Sequence of chain A:
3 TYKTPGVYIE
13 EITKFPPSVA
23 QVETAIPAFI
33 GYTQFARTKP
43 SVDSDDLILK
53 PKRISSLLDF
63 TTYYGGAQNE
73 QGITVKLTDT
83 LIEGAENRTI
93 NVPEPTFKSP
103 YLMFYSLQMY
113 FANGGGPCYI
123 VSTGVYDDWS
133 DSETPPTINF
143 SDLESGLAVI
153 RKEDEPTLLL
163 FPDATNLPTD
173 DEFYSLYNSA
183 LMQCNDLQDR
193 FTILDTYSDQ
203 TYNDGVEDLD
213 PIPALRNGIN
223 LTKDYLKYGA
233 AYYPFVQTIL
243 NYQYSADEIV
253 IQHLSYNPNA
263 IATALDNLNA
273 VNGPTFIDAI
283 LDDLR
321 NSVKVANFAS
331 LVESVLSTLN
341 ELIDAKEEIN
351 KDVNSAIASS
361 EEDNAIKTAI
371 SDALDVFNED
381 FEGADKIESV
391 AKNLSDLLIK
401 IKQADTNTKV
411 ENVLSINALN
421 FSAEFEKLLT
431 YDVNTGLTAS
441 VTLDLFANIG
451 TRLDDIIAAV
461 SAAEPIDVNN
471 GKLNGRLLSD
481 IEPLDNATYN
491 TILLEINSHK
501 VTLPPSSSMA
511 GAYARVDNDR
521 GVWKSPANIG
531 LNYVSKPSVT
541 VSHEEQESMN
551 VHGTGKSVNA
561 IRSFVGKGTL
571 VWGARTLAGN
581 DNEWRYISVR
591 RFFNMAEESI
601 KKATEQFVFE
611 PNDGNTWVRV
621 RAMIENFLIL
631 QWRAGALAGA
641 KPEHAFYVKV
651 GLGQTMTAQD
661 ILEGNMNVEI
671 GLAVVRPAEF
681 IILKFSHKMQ

Residue-level contacts at the interface:
Residue N665 in chain A contacts residue H191 in chain B (closest heavy-atom distance 4.0 Å).
Residue F609 in chain A interacts with residue I187 in chain B (closest heavy-atom distance 3.5 Å).
Residue L672 in chain A is in contact with residue T196 in chain B (closest heavy-atom distance 3.7 Å).
Residue P611 in chain A is in contact with residue L70 in chain B (closest heavy-atom distance 4.3 Å).
Residue E610 in chain A contacts residue I187 in chain B (closest heavy-atom distance 3.1 Å).
Residue L672 in chain A interacts with residue L197 in chain B (closest heavy-atom distance 2.8 Å).
Residue T604 in chain A interacts with residue R192 in chain B (closest heavy-atom distance 3.1 Å).
Residue I670 in chain A is in contact with residue E195 in chain B (closest heavy-atom distance 3.1 Å).
Residue P611 in chain A contacts residue Y77 in chain B (closest heavy-atom distance 3.8 Å).
Residue G671 in chain A is in contact with residue E195 in chain B (closest heavy-atom distance 3.4 Å).
Residue I661 in chain A is in contact with residue E184 in chain B (closest heavy-atom distance 3.9 Å).
Residue N665 in chain A contacts residue N189 in chain B (closest heavy-atom distance 3.1 Å).
Residue F607 in chain A is in contact with residue I187 in chain B (closest heavy-atom distance 3.7 Å).
Residue T604 in chain A interacts with residue I190 in chain B (closest heavy-atom distance 4.0 Å).
Residue V608 in chain A interacts with residue T188 in chain B (closest heavy-atom distance 4.1 Å).
Residue F609 in chain A is in contact with residue V186 in chain B (closest heavy-atom distance 3.7 Å).
Residue K601 in chain A interacts with residue R192 in chain B (closest heavy-atom distance 3.4 Å).
Residue L672 in chain A contacts residue E195 in chain B (closest heavy-atom distance 3.2 Å).
Residue E669 in chain A contacts residue N193 in chain B (closest heavy-atom distance 3.8 Å).
Residue E597 in chain A contacts residue R192 in chain B (closest heavy-atom distance 2.7 Å).
Residue E663 in chain A contacts residue N189 in chain B (closest heavy-atom distance 4.1 Å).
Residue N612 in chain A contacts residue I187 in chain B (closest heavy-atom distance 3.5 Å).
Residue G664 in chain A is in contact with residue V186 in chain B (closest heavy-atom distance 3.9 Å).
Residue V668 in chain A is in contact with residue R192 in chain B (closest heavy-atom distance 3.6 Å).
Residue A673 in chain A is in contact with residue L197 in chain B (closest heavy-atom distance 4.0 Å).
Residue F646 in chain A is in contact with residue L197 in chain B (closest heavy-atom distance 4.1 Å).
Residue P611 in chain A is in contact with residue V75 in chain B (closest heavy-atom distance 4.4 Å).
Residue R676 in chain A is in contact with residue T196 in chain B (closest heavy-atom distance 4.2 Å).
Residue F609 in chain A contacts residue T73 in chain B (closest heavy-atom distance 4.3 Å).
Residue Y647 in chain A contacts residue E195 in chain B (closest heavy-atom distance 2.6 Å).
Residue F609 in chain A is in contact with residue T188 in chain B (closest heavy-atom distance 3.8 Å).
Residue V668 in chain A is in contact with residue N193 in chain B (closest heavy-atom distance 3.1 Å).
Residue I600 in chain A interacts with residue R192 in chain B (closest heavy-atom distance 4.2 Å).
Residue F593 in chain A is in contact with residue T196 in chain B (closest heavy-atom distance 3.7 Å).
Residue I670 in chain A interacts with residue Y194 in chain B (closest heavy-atom distance 3.4 Å).
Residue V668 in chain A is in contact with residue H191 in chain B (closest heavy-atom distance 3.0 Å).
Residue F593 in chain A contacts residue Y194 in chain B (closest heavy-atom distance 4.6 Å).
Residue D613 in chain A is in contact with residue Y77 in chain B (closest heavy-atom distance 3.4 Å).
Residue E583 in chain A interacts with residue T196 in chain B (closest heavy-atom distance 3.0 Å).
Residue I600 in chain A is in contact with residue Y194 in chain B (closest heavy-atom distance 3.9 Å).
Residue Y647 in chain A contacts residue L197 in chain B (closest heavy-atom distance 3.9 Å).
Residue I670 in chain A contacts residue N193 in chain B (closest heavy-atom distance 3.0 Å).
Residue N612 in chain A contacts residue G185 in chain B (closest heavy-atom distance 4.5 Å).
Residue M666 in chain A is in contact with residue I187 in chain B (closest heavy-atom distance 4.2 Å).
Residue G664 in chain A is in contact with residue I187 in chain B (closest heavy-atom distance 3.7 Å).
Residue T616 in chain A is in contact with residue I187 in chain B (closest heavy-atom distance 4.1 Å).
Residue E610 in chain A interacts with residue V186 in chain B (closest heavy-atom distance 3.7 Å).
Residue G664 in chain A interacts with residue N189 in chain B (closest heavy-atom distance 3.2 Å).
Residue V608 in chain A interacts with residue I187 in chain B (closest heavy-atom distance 2.0 Å).
Residue M666 in chain A interacts with residue N189 in chain B (closest heavy-atom distance 2.9 Å).
Residue N667 in chain A interacts with residue H191 in chain B (closest heavy-atom distance 3.5 Å).
Residue E597 in chain A is in contact with residue Y194 in chain B (closest heavy-atom distance 1.7 Å).
Residue M666 in chain A contacts residue I190 in chain B (closest heavy-atom distance 3.7 Å).
Residue P611 in chain A interacts with residue I187 in chain B (closest heavy-atom distance 3.9 Å).
Residue E663 in chain A contacts residue T188 in chain B (closest heavy-atom distance 4.0 Å).
Residue M666 in chain A contacts residue H191 in chain B (closest heavy-atom distance 3.2 Å).
Residue A645 in chain A interacts with residue L197 in chain B (closest heavy-atom distance 4.1 Å).
Residue E669 in chain A contacts residue E195 in chain B (closest heavy-atom distance 3.9 Å).
Residue G664 in chain A interacts with residue T188 in chain B (closest heavy-atom distance 3.0 Å).
Residue G671 in chain A contacts residue L197 in chain B (closest heavy-atom distance 4.1 Å).

The following describes two proteins that form a bound complex.

Sequence of chain B:
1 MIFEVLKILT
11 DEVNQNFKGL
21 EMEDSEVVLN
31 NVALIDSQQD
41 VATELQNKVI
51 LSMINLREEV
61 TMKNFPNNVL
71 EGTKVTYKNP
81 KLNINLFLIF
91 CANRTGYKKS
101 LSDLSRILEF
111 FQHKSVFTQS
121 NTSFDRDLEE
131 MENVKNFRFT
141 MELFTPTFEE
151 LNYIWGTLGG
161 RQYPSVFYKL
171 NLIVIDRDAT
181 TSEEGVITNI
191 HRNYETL